Sequence of the second protein:
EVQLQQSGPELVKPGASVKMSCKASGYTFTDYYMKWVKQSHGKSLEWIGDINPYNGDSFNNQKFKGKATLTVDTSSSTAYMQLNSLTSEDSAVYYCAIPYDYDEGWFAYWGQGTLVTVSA

Contacts between the two chains:
Residue F59 in the second protein interacts with residue D1 in the first protein (closest heavy-atom distance 4.1 Å).
Residue Y33 in the second protein interacts with residue W102 in the first protein (closest heavy-atom distance 3.4 Å).
Residue D50 in the second protein interacts with residue T103 in the first protein (closest heavy-atom distance 2.7 Å).
Residue W47 in the second protein interacts with residue N37 in the first protein (closest heavy-atom distance 3.2 Å).
Residue D103 in the second protein contacts residue Q48 in the first protein (closest heavy-atom distance 3.0 Å).
Residue Y102 in the second protein is in contact with residue S62 in the first protein (closest heavy-atom distance 3.1 Å).
Residue W106 in the second protein interacts with residue T103 in the first protein (closest heavy-atom distance 3.1 Å).
Residue S58 in the second protein contacts residue D1 in the first protein (closest heavy-atom distance 4.4 Å).
Residue K43 in the second protein is in contact with residue W41 in the first protein (closest heavy-atom distance 3.3 Å).
Residue Q112 in the second protein interacts with residue Q44 in the first protein (closest heavy-atom distance 4.2 Å).
Residue W47 in the second protein contacts residue G106 in the first protein (closest heavy-atom distance 4.0 Å).
Residue W106 in the second protein is in contact with residue W102 in the first protein (closest heavy-atom distance 4.2 Å).
Residue W110 in the second protein interacts with residue K45 in the first protein (closest heavy-atom distance 3.5 Å).
Residue W47 in the second protein contacts residue T103 in the first protein (closest heavy-atom distance 3.5 Å).
Residue F107 in the second protein is in contact with residue Q48 in the first protein (closest heavy-atom distance 3.2 Å).
Residue W106 in the second protein is in contact with residue P50 in the first protein (closest heavy-atom distance 4.3 Å).
Residue W106 in the second protein interacts with residue N34 in the first protein (closest heavy-atom distance 3.5 Å).
Residue L45 in the second protein contacts residue L39 in the first protein (closest heavy-atom distance 4.5 Å).
Residue W47 in the second protein interacts with residue G105 in the first protein (closest heavy-atom distance 3.3 Å).
Residue S58 in the second protein interacts with residue Y98 in the first protein (closest heavy-atom distance 4.2 Å).
Residue W106 in the second protein is in contact with residue Q95 in the first protein (closest heavy-atom distance 3.2 Å).
Residue W47 in the second protein is in contact with residue G107 in the first protein (closest heavy-atom distance 3.2 Å).
Residue K43 in the second protein interacts with residue I112 in the first protein (closest heavy-atom distance 4.4 Å).
Residue K43 in the second protein interacts with residue L110 in the first protein (closest heavy-atom distance 3.7 Å).
Residue W106 in the second protein interacts with residue T59 in the first protein (closest heavy-atom distance 4.6 Å).
Residue W110 in the second protein interacts with residue Y93 in the first protein (closest heavy-atom distance 4.3 Å).
Residue G111 in the second protein is in contact with residue K45 in the first protein (closest heavy-atom distance 4.1 Å).
Residue F107 in the second protein contacts residue G47 in the first protein (closest heavy-atom distance 4.6 Å).
Residue F107 in the second protein is in contact with residue T103 in the first protein (closest heavy-atom distance 3.1 Å).
Residue Y54 in the second protein interacts with residue F104 in the first protein (closest heavy-atom distance 3.8 Å).
Residue W106 in the second protein contacts residue P101 in the first protein (closest heavy-atom distance 3.1 Å).
Residue D103 in the second protein interacts with residue E61 in the first protein (closest heavy-atom distance 4.1 Å).
Residue D57 in the second protein is in contact with residue Y98 in the first protein (closest heavy-atom distance 4.6 Å).
Residue L45 in the second protein interacts with residue Y93 in the first protein (closest heavy-atom distance 3.6 Å).
Residue Y95 in the second protein interacts with residue K45 in the first protein (closest heavy-atom distance 3.1 Å).
Residue G105 in the second protein is in contact with residue W102 in the first protein (closest heavy-atom distance 3.7 Å).
Residue W110 in the second protein is in contact with residue N37 in the first protein (closest heavy-atom distance 3.2 Å).
Residue E104 in the second protein contacts residue Q48 in the first protein (closest heavy-atom distance 4.1 Å).
Residue K43 in the second protein interacts with residue L39 in the first protein (closest heavy-atom distance 4.7 Å).
Residue D50 in the second protein contacts residue F104 in the first protein (closest heavy-atom distance 3.2 Å).
Residue W47 in the second protein contacts residue F104 in the first protein (closest heavy-atom distance 3.2 Å).
Residue S44 in the second protein contacts residue T108 in the first protein (closest heavy-atom distance 4.5 Å).
Residue W47 in the second protein interacts with residue Q95 in the first protein (closest heavy-atom distance 4.3 Å).
Residue L45 in the second protein is in contact with residue G107 in the first protein (closest heavy-atom distance 2.9 Å).
Residue I51 in the second protein is in contact with residue W102 in the first protein (closest heavy-atom distance 4.0 Å).
Residue W110 in the second protein contacts residue Q44 in the first protein (closest heavy-atom distance 3.9 Å).
Residue D57 in the second protein contacts residue G105 in the first protein (closest heavy-atom distance 4.0 Å).
Residue K43 in the second protein contacts residue V91 in the first protein (closest heavy-atom distance 3.5 Å).
Residue D50 in the second protein interacts with residue W102 in the first protein (closest heavy-atom distance 3.4 Å).
Residue L45 in the second protein is in contact with residue T108 in the first protein (closest heavy-atom distance 4.0 Å).
Residue K35 in the second protein interacts with residue T103 in the first protein (closest heavy-atom distance 3.5 Å).
Residue W47 in the second protein contacts residue Y93 in the first protein (closest heavy-atom distance 3.5 Å).
Residue D57 in the second protein contacts residue F104 in the first protein (closest heavy-atom distance 3.5 Å).
Residue Y102 in the second protein contacts residue Q48 in the first protein (closest heavy-atom distance 4.6 Å).
Residue Q3 in the second protein interacts with residue Q44 in the first protein (closest heavy-atom distance 4.3 Å).
Residue W106 in the second protein interacts with residue Y97 in the first protein (closest heavy-atom distance 3.4 Å).
Residue F107 in the second protein interacts with residue Q95 in the first protein (closest heavy-atom distance 3.2 Å).
Residue G49 in the second protein contacts residue F104 in the first protein (closest heavy-atom distance 3.8 Å).
Residue G111 in the second protein interacts with residue Q44 in the first protein (closest heavy-atom distance 3.9 Å).
Residue W106 in the second protein is in contact with residue Q48 in the first protein (closest heavy-atom distance 3.6 Å).

Sequence of the first protein:
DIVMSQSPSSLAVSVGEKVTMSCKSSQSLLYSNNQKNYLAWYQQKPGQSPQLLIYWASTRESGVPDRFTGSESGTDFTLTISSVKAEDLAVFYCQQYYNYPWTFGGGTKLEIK

This data describes a binding interaction between two proteins.